Sequence of chain A:
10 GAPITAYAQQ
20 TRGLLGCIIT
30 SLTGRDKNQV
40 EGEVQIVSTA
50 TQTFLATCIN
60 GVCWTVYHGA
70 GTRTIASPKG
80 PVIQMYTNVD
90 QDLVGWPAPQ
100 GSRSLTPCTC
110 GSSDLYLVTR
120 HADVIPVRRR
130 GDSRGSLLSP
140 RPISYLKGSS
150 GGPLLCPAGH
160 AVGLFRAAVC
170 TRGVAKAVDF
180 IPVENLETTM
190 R

Sequence of chain B:
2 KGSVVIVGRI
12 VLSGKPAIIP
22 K

This data describes a binding interaction between two proteins.

Residue-level contacts at the interface:
Residue C26 in chain A is in contact with residue V8 in chain B (closest heavy-atom distance 4.2 Å).
Residue R72 in chain A interacts with residue V5 in chain B (closest heavy-atom distance 3.8 Å).
Residue Q44 in chain A contacts residue I7 in chain B (closest heavy-atom distance 3.7 Å).
Residue Y16 in chain A contacts residue V12 in chain B (closest heavy-atom distance 3.2 Å).
Residue I45 in chain A is in contact with residue R10 in chain B (closest heavy-atom distance 3.6 Å).
Residue T73 in chain A interacts with residue S4 in chain B (closest heavy-atom distance 3.0 Å).
Residue I74 in chain A is in contact with residue V5 in chain B (closest heavy-atom distance 3.9 Å).
Residue Q44 in chain A contacts residue R10 in chain B (closest heavy-atom distance 4.0 Å).
Residue V46 in chain A is in contact with residue V5 in chain B (closest heavy-atom distance 3.8 Å).
Residue S47 in chain A contacts residue V5 in chain B (closest heavy-atom distance 4.0 Å).
Residue T14 in chain A contacts residue L13 in chain B (closest heavy-atom distance 3.3 Å).
Residue V43 in chain A interacts with residue R10 in chain B (closest heavy-atom distance 3.5 Å).
Residue T118 in chain A interacts with residue I11 in chain B (closest heavy-atom distance 3.3 Å).
Residue A75 in chain A is in contact with residue V5 in chain B (closest heavy-atom distance 3.1 Å).
Residue A15 in chain A is in contact with residue L13 in chain B (closest heavy-atom distance 4.0 Å).
Residue I45 in chain A is in contact with residue G9 in chain B (closest heavy-atom distance 2.8 Å).
Residue C26 in chain A interacts with residue V6 in chain B (closest heavy-atom distance 3.8 Å).
Residue V46 in chain A interacts with residue I7 in chain B (closest heavy-atom distance 4.2 Å).
Residue T14 in chain A interacts with residue V12 in chain B (closest heavy-atom distance 3.9 Å).
Residue S47 in chain A interacts with residue V6 in chain B (closest heavy-atom distance 2.9 Å).
Residue R21 in chain A interacts with residue V8 in chain B (closest heavy-atom distance 3.4 Å).
Residue V46 in chain A is in contact with residue V6 in chain B (closest heavy-atom distance 3.2 Å).
Residue Y16 in chain A contacts residue I11 in chain B (closest heavy-atom distance 3.5 Å).
Residue A15 in chain A is in contact with residue I11 in chain B (closest heavy-atom distance 4.0 Å).
Residue G41 in chain A is in contact with residue V12 in chain B (closest heavy-atom distance 4.0 Å).
Residue E42 in chain A is in contact with residue S14 in chain B (closest heavy-atom distance 3.5 Å).
Residue R72 in chain A interacts with residue G3 in chain B (closest heavy-atom distance 3.8 Å).
Residue S30 in chain A interacts with residue V6 in chain B (closest heavy-atom distance 3.6 Å).
Residue S30 in chain A interacts with residue S4 in chain B (closest heavy-atom distance 2.8 Å).
Residue S30 in chain A interacts with residue G3 in chain B (closest heavy-atom distance 4.0 Å).
Residue T20 in chain A interacts with residue R10 in chain B (closest heavy-atom distance 3.9 Å).
Residue A17 in chain A is in contact with residue R10 in chain B (closest heavy-atom distance 3.7 Å).
Residue E40 in chain A contacts residue R10 in chain B (closest heavy-atom distance 3.0 Å).
Residue A75 in chain A interacts with residue I7 in chain B (closest heavy-atom distance 4.1 Å).
Residue A15 in chain A contacts residue V12 in chain B (closest heavy-atom distance 3.8 Å).
Residue R72 in chain A interacts with residue K2 in chain B (closest heavy-atom distance 3.8 Å).
Residue T14 in chain A contacts residue G15 in chain B (closest heavy-atom distance 3.5 Å).
Residue Q18 in chain A is in contact with residue G9 in chain B (closest heavy-atom distance 3.3 Å).
Residue V39 in chain A interacts with residue R10 in chain B (closest heavy-atom distance 3.7 Å).
Residue R102 in chain A is in contact with residue S14 in chain B (closest heavy-atom distance 4.0 Å).
Residue Y16 in chain A interacts with residue R10 in chain B (closest heavy-atom distance 4.1 Å).
Residue Q44 in chain A contacts residue G9 in chain B (closest heavy-atom distance 3.6 Å).
Residue T29 in chain A is in contact with residue V6 in chain B (closest heavy-atom distance 3.7 Å).
Residue W95 in chain A interacts with residue V5 in chain B (closest heavy-atom distance 3.8 Å).
Residue T73 in chain A is in contact with residue V5 in chain B (closest heavy-atom distance 3.0 Å).
Residue I45 in chain A is in contact with residue I11 in chain B (closest heavy-atom distance 3.9 Å).
Residue T20 in chain A contacts residue V8 in chain B (closest heavy-atom distance 3.0 Å).
Residue R21 in chain A is in contact with residue I7 in chain B (closest heavy-atom distance 3.5 Å).
Residue I45 in chain A interacts with residue V8 in chain B (closest heavy-atom distance 2.6 Å).
Residue T71 in chain A interacts with residue K2 in chain B (closest heavy-atom distance 2.7 Å).
Residue Q19 in chain A is in contact with residue V8 in chain B (closest heavy-atom distance 3.8 Å).
Residue I45 in chain A is in contact with residue I7 in chain B (closest heavy-atom distance 3.6 Å).
Residue Q18 in chain A interacts with residue R10 in chain B (closest heavy-atom distance 3.0 Å).
Residue R119 in chain A is in contact with residue I11 in chain B (closest heavy-atom distance 3.8 Å).
Residue E42 in chain A contacts residue L13 in chain B (closest heavy-atom distance 3.2 Å).
Residue E42 in chain A contacts residue I11 in chain B (closest heavy-atom distance 3.8 Å).
Residue E42 in chain A is in contact with residue V12 in chain B (closest heavy-atom distance 3.9 Å).
Residue V43 in chain A interacts with residue I11 in chain B (closest heavy-atom distance 2.9 Å).
Residue Q38 in chain A contacts residue R10 in chain B (closest heavy-atom distance 3.1 Å).
Residue T20 in chain A is in contact with residue G9 in chain B (closest heavy-atom distance 3.2 Å).